Sequence of the first protein:
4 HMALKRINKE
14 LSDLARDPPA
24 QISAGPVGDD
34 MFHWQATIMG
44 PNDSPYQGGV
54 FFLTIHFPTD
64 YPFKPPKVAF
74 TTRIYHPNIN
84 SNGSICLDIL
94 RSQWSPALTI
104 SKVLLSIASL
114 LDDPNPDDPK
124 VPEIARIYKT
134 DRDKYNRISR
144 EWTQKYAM

This data describes a binding interaction between two proteins.

Sequence of the second protein:
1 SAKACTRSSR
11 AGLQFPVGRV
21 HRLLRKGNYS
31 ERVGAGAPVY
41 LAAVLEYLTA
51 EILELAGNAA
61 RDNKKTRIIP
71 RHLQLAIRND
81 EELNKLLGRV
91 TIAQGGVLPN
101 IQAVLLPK

Interface contacts:
Residue R94 in the first protein interacts with residue S9 in the second protein (closest heavy-atom distance 3.9 Å).
Residue K123 in the first protein interacts with residue A4 in the second protein (closest heavy-atom distance 4.5 Å).
Residue K123 in the first protein interacts with residue K3 in the second protein (closest heavy-atom distance 4.1 Å).
Residue S95 in the first protein is in contact with residue S9 in the second protein (closest heavy-atom distance 4.9 Å).
Residue R94 in the first protein is in contact with residue C5 in the second protein (closest heavy-atom distance 3.2 Å).